Sequence of protein 2:
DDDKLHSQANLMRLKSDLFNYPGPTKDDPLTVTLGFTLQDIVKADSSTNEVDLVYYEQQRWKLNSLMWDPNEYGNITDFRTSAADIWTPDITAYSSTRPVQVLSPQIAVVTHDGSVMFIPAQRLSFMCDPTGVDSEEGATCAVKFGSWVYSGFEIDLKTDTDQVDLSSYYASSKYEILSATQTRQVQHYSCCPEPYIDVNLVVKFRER

This data describes a binding interaction between two proteins.

Residue-level contacts at the interface:
Residue Y102 in protein 2 contacts residue P6 in protein 1 (closest heavy-atom distance 4.1 Å).
Residue Y204 in protein 2 is in contact with residue L11 in protein 1 (closest heavy-atom distance 4.6 Å).
Residue Y197 in protein 2 interacts with residue T5 in protein 1 (closest heavy-atom distance 2.9 Å).
Residue W156 in protein 2 is in contact with residue P7 in protein 1 (closest heavy-atom distance 3.1 Å).
Residue C199 in protein 2 contacts residue C2 in protein 1 (closest heavy-atom distance 3.7 Å).
Residue Y197 in protein 2 interacts with residue C2 in protein 1 (closest heavy-atom distance 3.9 Å).
Residue C200 in protein 2 contacts residue Y12 in protein 1 (closest heavy-atom distance 3.3 Å).
Residue C199 in protein 2 is in contact with residue C8 in protein 1 (closest heavy-atom distance 4.3 Å).
Residue Y204 in protein 2 interacts with residue P7 in protein 1 (closest heavy-atom distance 3.5 Å).
Residue V157 in protein 2 contacts residue P7 in protein 1 (closest heavy-atom distance 3.7 Å).
Residue E202 in protein 2 interacts with residue L11 in protein 1 (closest heavy-atom distance 4.0 Å).
Residue S159 in protein 2 interacts with residue P7 in protein 1 (closest heavy-atom distance 4.2 Å).
Residue Y158 in protein 2 contacts residue P7 in protein 1 (closest heavy-atom distance 3.5 Å).
Residue Y197 in protein 2 contacts residue G1 in protein 1 (closest heavy-atom distance 3.1 Å).
Residue C200 in protein 2 interacts with residue C2 in protein 1 (closest heavy-atom distance 4.0 Å).
Residue V157 in protein 2 interacts with residue V10 in protein 1 (closest heavy-atom distance 4.4 Å).
Residue C200 in protein 2 is in contact with residue C8 in protein 1 (closest heavy-atom distance 3.7 Å).
Residue S155 in protein 2 interacts with residue P6 in protein 1 (closest heavy-atom distance 4.7 Å).
Residue P201 in protein 2 is in contact with residue Y12 in protein 1 (closest heavy-atom distance 3.8 Å).
Residue Y197 in protein 2 contacts residue C8 in protein 1 (closest heavy-atom distance 4.2 Å).
Residue Y102 in protein 2 interacts with residue T5 in protein 1 (closest heavy-atom distance 4.8 Å).
Residue Y102 in protein 2 contacts residue P7 in protein 1 (closest heavy-atom distance 3.5 Å).
Residue E202 in protein 2 interacts with residue Y12 in protein 1 (closest heavy-atom distance 2.5 Å).
Residue W156 in protein 2 is in contact with residue P6 in protein 1 (closest heavy-atom distance 3.3 Å).
Residue S155 in protein 2 interacts with residue P7 in protein 1 (closest heavy-atom distance 3.4 Å).
Residue Y204 in protein 2 interacts with residue T5 in protein 1 (closest heavy-atom distance 4.1 Å).
Residue Y204 in protein 2 interacts with residue Y12 in protein 1 (closest heavy-atom distance 3.7 Å).
Residue W156 in protein 2 interacts with residue V10 in protein 1 (closest heavy-atom distance 4.9 Å).
Residue Y204 in protein 2 contacts residue C8 in protein 1 (closest heavy-atom distance 3.4 Å).

Sequence of protein 1:
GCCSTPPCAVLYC